These two protein chains interact to form a complex.

Contacts between the two chains:
Residue L15 in protein 2 interacts with residue V83 in protein 1 (closest heavy-atom distance 3.9 Å).
Residue I98 in protein 2 is in contact with residue F32 in protein 1 (closest heavy-atom distance 3.8 Å).
Residue T79 in protein 2 interacts with residue I54 in protein 1 (closest heavy-atom distance 3.9 Å).
Residue I54 in protein 2 is in contact with residue L76 in protein 1 (closest heavy-atom distance 3.8 Å).
Residue L29 in protein 2 contacts residue P94 in protein 1 (closest heavy-atom distance 3.8 Å).
Residue I50 in protein 2 is in contact with residue V83 in protein 1 (closest heavy-atom distance 4.0 Å).
Residue Q75 in protein 2 interacts with residue S13 in protein 1 (closest heavy-atom distance 3.5 Å).
Residue A80 in protein 2 is in contact with residue I54 in protein 1 (closest heavy-atom distance 4.0 Å).
Residue I25 in protein 2 is in contact with residue A91 in protein 1 (closest heavy-atom distance 3.9 Å).
Residue T79 in protein 2 is in contact with residue S57 in protein 1 (closest heavy-atom distance 3.4 Å).
Residue S101 in protein 2 contacts residue L33 in protein 1 (closest heavy-atom distance 4.0 Å).
Residue V83 in protein 2 contacts residue L15 in protein 1 (closest heavy-atom distance 3.7 Å).
Residue V83 in protein 2 contacts residue E53 in protein 1 (closest heavy-atom distance 4.0 Å).
Residue L29 in protein 2 contacts residue A91 in protein 1 (closest heavy-atom distance 3.8 Å).
Residue S22 in protein 2 interacts with residue A90 in protein 1 (closest heavy-atom distance 3.4 Å).
Residue L84 in protein 2 interacts with residue I50 in protein 1 (closest heavy-atom distance 4.0 Å).
Residue V83 in protein 2 is in contact with residue I54 in protein 1 (closest heavy-atom distance 3.9 Å).
Residue Q75 in protein 2 contacts residue L58 in protein 1 (closest heavy-atom distance 3.7 Å).
Residue I50 in protein 2 contacts residue L84 in protein 1 (closest heavy-atom distance 4.0 Å).
Residue L33 in protein 2 is in contact with residue S101 in protein 1 (closest heavy-atom distance 4.0 Å).
Residue K82 in protein 2 contacts residue L15 in protein 1 (closest heavy-atom distance 3.5 Å).
Residue V83 in protein 2 contacts residue F21 in protein 1 (closest heavy-atom distance 3.9 Å).
Residue L15 in protein 2 is in contact with residue K82 in protein 1 (closest heavy-atom distance 3.4 Å).
Residue K97 in protein 2 contacts residue L33 in protein 1 (closest heavy-atom distance 4.0 Å).
Residue L58 in protein 2 interacts with residue T79 in protein 1 (closest heavy-atom distance 4.0 Å).
Residue I54 in protein 2 interacts with residue T79 in protein 1 (closest heavy-atom distance 4.0 Å).
Residue L84 in protein 2 contacts residue L84 in protein 1 (closest heavy-atom distance 3.8 Å).
Residue S13 in protein 2 contacts residue Q75 in protein 1 (closest heavy-atom distance 3.5 Å).
Residue L15 in protein 2 contacts residue E86 in protein 1 (closest heavy-atom distance 3.9 Å).
Residue L33 in protein 2 contacts residue I98 in protein 1 (closest heavy-atom distance 4.0 Å).
Residue L76 in protein 2 is in contact with residue L58 in protein 1 (closest heavy-atom distance 3.8 Å).
Residue V83 in protein 2 is in contact with residue I50 in protein 1 (closest heavy-atom distance 3.9 Å).
Residue S64 in protein 2 is in contact with residue V72 in protein 1 (closest heavy-atom distance 3.0 Å).
Residue S57 in protein 2 contacts residue T79 in protein 1 (closest heavy-atom distance 3.4 Å).
Residue I98 in protein 2 is in contact with residue L29 in protein 1 (closest heavy-atom distance 3.5 Å).
Residue V72 in protein 2 is in contact with residue S64 in protein 1 (closest heavy-atom distance 3.5 Å).
Residue A91 in protein 2 contacts residue L29 in protein 1 (closest heavy-atom distance 3.4 Å).
Residue Q75 in protein 2 interacts with residue S62 in protein 1 (closest heavy-atom distance 3.8 Å).
Residue A87 in protein 2 contacts residue F21 in protein 1 (closest heavy-atom distance 3.9 Å).
Residue A90 in protein 2 contacts residue I25 in protein 1 (closest heavy-atom distance 3.8 Å).
Residue S62 in protein 2 is in contact with residue V72 in protein 1 (closest heavy-atom distance 3.9 Å).
Residue L76 in protein 2 contacts residue I54 in protein 1 (closest heavy-atom distance 3.7 Å).
Residue L29 in protein 2 interacts with residue I98 in protein 1 (closest heavy-atom distance 3.7 Å).
Residue I25 in protein 2 is in contact with residue A90 in protein 1 (closest heavy-atom distance 4.0 Å).
Residue D61 in protein 2 interacts with residue T79 in protein 1 (closest heavy-atom distance 2.8 Å).
Residue Q75 in protein 2 interacts with residue D61 in protein 1 (closest heavy-atom distance 3.6 Å).
Residue T79 in protein 2 is in contact with residue D61 in protein 1 (closest heavy-atom distance 3.1 Å).
Residue P94 in protein 2 interacts with residue G26 in protein 1 (closest heavy-atom distance 4.0 Å).
Residue A90 in protein 2 interacts with residue S22 in protein 1 (closest heavy-atom distance 3.5 Å).
Residue P94 in protein 2 interacts with residue L29 in protein 1 (closest heavy-atom distance 3.9 Å).
Residue G26 in protein 2 interacts with residue P94 in protein 1 (closest heavy-atom distance 3.8 Å).
Residue A87 in protein 2 interacts with residue I25 in protein 1 (closest heavy-atom distance 3.7 Å).
Residue A91 in protein 2 is in contact with residue I25 in protein 1 (closest heavy-atom distance 3.8 Å).
Residue L58 in protein 2 interacts with residue L76 in protein 1 (closest heavy-atom distance 3.8 Å).
Residue L76 in protein 2 contacts residue L76 in protein 1 (closest heavy-atom distance 4.0 Å).
Residue I54 in protein 2 contacts residue V83 in protein 1 (closest heavy-atom distance 4.0 Å).
Residue F21 in protein 2 interacts with residue A87 in protein 1 (closest heavy-atom distance 3.9 Å).
Residue D61 in protein 2 interacts with residue Q75 in protein 1 (closest heavy-atom distance 3.7 Å).
Residue L58 in protein 2 is in contact with residue Q75 in protein 1 (closest heavy-atom distance 3.5 Å).
Residue T95 in protein 2 interacts with residue L29 in protein 1 (closest heavy-atom distance 3.7 Å).

Sequence of protein 1:
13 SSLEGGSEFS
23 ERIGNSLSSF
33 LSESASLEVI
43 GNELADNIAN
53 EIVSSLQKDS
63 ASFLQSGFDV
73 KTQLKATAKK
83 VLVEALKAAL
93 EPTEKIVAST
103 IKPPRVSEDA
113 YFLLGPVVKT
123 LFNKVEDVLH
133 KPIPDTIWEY

Sequence of protein 2:
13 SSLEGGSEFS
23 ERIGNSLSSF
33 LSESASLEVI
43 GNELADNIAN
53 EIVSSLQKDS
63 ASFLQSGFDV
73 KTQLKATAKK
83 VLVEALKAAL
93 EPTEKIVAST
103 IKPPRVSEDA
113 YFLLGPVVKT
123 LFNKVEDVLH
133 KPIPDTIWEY